Sequence of chain A:
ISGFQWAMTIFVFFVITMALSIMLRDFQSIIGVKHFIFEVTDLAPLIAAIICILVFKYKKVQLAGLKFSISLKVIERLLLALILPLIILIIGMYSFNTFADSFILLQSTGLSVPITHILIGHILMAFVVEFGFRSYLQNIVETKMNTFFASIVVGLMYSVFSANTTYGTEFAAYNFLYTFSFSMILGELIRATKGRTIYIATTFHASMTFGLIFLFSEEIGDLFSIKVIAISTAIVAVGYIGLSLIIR

Contacts between the two chains:
Residue F26 in chain B contacts residue L113 in chain A (closest heavy-atom distance 3.6 Å).
Residue L15 in chain B contacts residue L106 in chain A (closest heavy-atom distance 3.9 Å).
Residue G7 in chain B interacts with residue K100 in chain A (closest heavy-atom distance 3.9 Å).
Residue V22 in chain B contacts residue L113 in chain A (closest heavy-atom distance 3.5 Å).
Residue V16 in chain B contacts residue L106 in chain A (closest heavy-atom distance 3.6 Å).
Residue I30 in chain B contacts residue L242 in chain A (closest heavy-atom distance 4.4 Å).
Residue D123 in chain B contacts residue E245 in chain A (closest heavy-atom distance 4.7 Å).
Residue N115 in chain B interacts with residue N124 in chain A (closest heavy-atom distance 3.5 Å).
Residue Q33 in chain B interacts with residue F130 in chain A (closest heavy-atom distance 2.6 Å).
Residue R119 in chain B contacts residue F130 in chain A (closest heavy-atom distance 3.5 Å).
Residue N115 in chain B is in contact with residue S129 in chain A (closest heavy-atom distance 3.7 Å).
Residue I18 in chain B is in contact with residue I110 in chain A (closest heavy-atom distance 3.2 Å).
Residue L15 in chain B is in contact with residue L107 in chain A (closest heavy-atom distance 3.9 Å).
Residue M29 in chain B contacts residue N124 in chain A (closest heavy-atom distance 4.3 Å).
Residue F26 in chain B is in contact with residue I117 in chain A (closest heavy-atom distance 3.6 Å).
Residue L15 in chain B interacts with residue E103 in chain A (closest heavy-atom distance 3.1 Å).
Residue F26 in chain B contacts residue F241 in chain A (closest heavy-atom distance 4.9 Å).
Residue S8 in chain B is in contact with residue K100 in chain A (closest heavy-atom distance 4.9 Å).
Residue I12 in chain B interacts with residue I102 in chain A (closest heavy-atom distance 3.7 Å).
Residue R119 in chain B is in contact with residue S129 in chain A (closest heavy-atom distance 2.7 Å).
Residue L25 in chain B interacts with residue I117 in chain A (closest heavy-atom distance 3.7 Å).
Residue G7 in chain B contacts residue L99 in chain A (closest heavy-atom distance 3.7 Å).
Residue V22 in chain B interacts with residue I117 in chain A (closest heavy-atom distance 4.9 Å).
Residue S23 in chain B contacts residue L113 in chain A (closest heavy-atom distance 4.2 Å).
Residue S8 in chain B is in contact with residue L99 in chain A (closest heavy-atom distance 3.8 Å).
Residue R119 in chain B interacts with residue N124 in chain A (closest heavy-atom distance 4.9 Å).
Residue K118 in chain B is in contact with residue D128 in chain A (closest heavy-atom distance 3.2 Å).
Residue M29 in chain B interacts with residue I117 in chain A (closest heavy-atom distance 3.6 Å).
Residue F26 in chain B contacts residue L242 in chain A (closest heavy-atom distance 3.5 Å).
Residue F19 in chain B contacts residue L109 in chain A (closest heavy-atom distance 3.5 Å).
Residue K6 in chain B is in contact with residue K100 in chain A (closest heavy-atom distance 3.3 Å).
Residue V22 in chain B is in contact with residue I110 in chain A (closest heavy-atom distance 3.7 Å).
Residue F19 in chain B interacts with residue I110 in chain A (closest heavy-atom distance 3.5 Å).
Residue I12 in chain B is in contact with residue E103 in chain A (closest heavy-atom distance 4.3 Å).
Residue I30 in chain B is in contact with residue L132 in chain A (closest heavy-atom distance 4.5 Å).
Residue F26 in chain B contacts residue M120 in chain A (closest heavy-atom distance 4.2 Å).
Residue F19 in chain B interacts with residue L106 in chain A (closest heavy-atom distance 4.0 Å).
Residue M29 in chain B is in contact with residue M120 in chain A (closest heavy-atom distance 3.7 Å).
Residue L15 in chain B contacts residue I110 in chain A (closest heavy-atom distance 4.9 Å).
Residue K118 in chain B contacts residue S129 in chain A (closest heavy-atom distance 4.9 Å).
Residue M29 in chain B interacts with residue F130 in chain A (closest heavy-atom distance 3.8 Å).
Residue Q33 in chain B is in contact with residue S129 in chain A (closest heavy-atom distance 4.1 Å).
Residue R119 in chain B contacts residue I131 in chain A (closest heavy-atom distance 3.8 Å).
Residue L128 in chain B is in contact with residue D128 in chain A (closest heavy-atom distance 4.0 Å).
Residue K118 in chain B interacts with residue A127 in chain A (closest heavy-atom distance 3.1 Å).
Residue V122 in chain B contacts residue E245 in chain A (closest heavy-atom distance 3.8 Å).
Residue S8 in chain B contacts residue E103 in chain A (closest heavy-atom distance 3.9 Å).
Residue Q33 in chain B is in contact with residue S135 in chain A (closest heavy-atom distance 4.8 Å).
Residue G11 in chain B is in contact with residue E103 in chain A (closest heavy-atom distance 3.3 Å).
Residue I34 in chain B is in contact with residue L132 in chain A (closest heavy-atom distance 3.9 Å).
Residue Q33 in chain B interacts with residue I131 in chain A (closest heavy-atom distance 3.5 Å).
Residue Q33 in chain B interacts with residue L132 in chain A (closest heavy-atom distance 3.2 Å).
Residue V122 in chain B is in contact with residue I131 in chain A (closest heavy-atom distance 3.7 Å).
Residue I12 in chain B is in contact with residue L99 in chain A (closest heavy-atom distance 4.2 Å).
Residue F19 in chain B interacts with residue L113 in chain A (closest heavy-atom distance 4.1 Å).
Residue I30 in chain B is in contact with residue M120 in chain A (closest heavy-atom distance 3.5 Å).
Residue M29 in chain B is in contact with residue Y121 in chain A (closest heavy-atom distance 4.0 Å).
Residue I12 in chain B contacts residue L106 in chain A (closest heavy-atom distance 5.0 Å).
Residue F26 in chain B contacts residue L116 in chain A (closest heavy-atom distance 3.9 Å).
Residue V22 in chain B contacts residue I114 in chain A (closest heavy-atom distance 4.2 Å).

Sequence of chain B:
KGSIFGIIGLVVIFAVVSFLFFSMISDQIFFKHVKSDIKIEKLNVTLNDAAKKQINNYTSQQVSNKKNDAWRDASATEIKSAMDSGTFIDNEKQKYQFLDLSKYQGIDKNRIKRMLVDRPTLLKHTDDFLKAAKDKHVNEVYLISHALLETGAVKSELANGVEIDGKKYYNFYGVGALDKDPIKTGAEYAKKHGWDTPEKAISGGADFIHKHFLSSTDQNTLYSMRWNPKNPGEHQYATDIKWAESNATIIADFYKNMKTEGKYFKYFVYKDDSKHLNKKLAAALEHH

The following describes two proteins that form a bound complex.